Sequence of chain A:
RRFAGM

These two protein chains interact to form a complex.

Sequence of chain B:
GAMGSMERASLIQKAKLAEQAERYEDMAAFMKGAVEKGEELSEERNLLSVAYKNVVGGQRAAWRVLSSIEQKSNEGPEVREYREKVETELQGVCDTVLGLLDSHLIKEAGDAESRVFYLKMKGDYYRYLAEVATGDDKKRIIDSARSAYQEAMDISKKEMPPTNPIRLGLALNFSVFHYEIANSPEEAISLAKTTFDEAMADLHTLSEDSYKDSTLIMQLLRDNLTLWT

Contacts between the two chains:
Residue G176 in chain B interacts with residue A7 in chain A (closest heavy-atom distance 3.8 Å).
Residue L227 in chain B contacts residue F5 in chain A (closest heavy-atom distance 3.7 Å).
Residue R61 in chain B interacts with residue R3 in chain A (closest heavy-atom distance 3.6 Å).
Residue K54 in chain B is in contact with residue M9 in chain A (closest heavy-atom distance 3.9 Å).
Residue W235 in chain B interacts with residue R4 in chain A (closest heavy-atom distance 4.2 Å).
Residue K127 in chain B interacts with residue A7 in chain A (closest heavy-atom distance 4.2 Å).
Residue V183 in chain B is in contact with residue R4 in chain A (closest heavy-atom distance 3.6 Å).
Residue R134 in chain B contacts residue R4 in chain A (closest heavy-atom distance 3.7 Å).
Residue D230 in chain B contacts residue F5 in chain A (closest heavy-atom distance 3.4 Å).
Residue L234 in chain B is in contact with residue R3 in chain A (closest heavy-atom distance 4.3 Å).
Residue V183 in chain B is in contact with residue F5 in chain A (closest heavy-atom distance 3.3 Å).
Residue E138 in chain B is in contact with residue R4 in chain A (closest heavy-atom distance 4.0 Å).
Residue R61 in chain B is in contact with residue R4 in chain A (closest heavy-atom distance 3.7 Å).
Residue E138 in chain B interacts with residue R3 in chain A (closest heavy-atom distance 4.9 Å).
Residue R65 in chain B is in contact with residue R3 in chain A (closest heavy-atom distance 3.4 Å).
Residue N231 in chain B is in contact with residue F5 in chain A (closest heavy-atom distance 2.9 Å).
Residue L227 in chain B interacts with residue A7 in chain A (closest heavy-atom distance 4.7 Å).
Residue N180 in chain B is in contact with residue G8 in chain A (closest heavy-atom distance 5.0 Å).
Residue N231 in chain B is in contact with residue R4 in chain A (closest heavy-atom distance 3.5 Å).
Residue L179 in chain B interacts with residue F5 in chain A (closest heavy-atom distance 3.8 Å).
Residue L179 in chain B contacts residue A7 in chain A (closest heavy-atom distance 3.5 Å).
Residue L234 in chain B contacts residue R4 in chain A (closest heavy-atom distance 3.8 Å).
Residue N180 in chain B contacts residue A7 in chain A (closest heavy-atom distance 2.7 Å).
Residue K54 in chain B contacts residue G8 in chain A (closest heavy-atom distance 3.5 Å).
Residue L227 in chain B is in contact with residue M9 in chain A (closest heavy-atom distance 4.6 Å).
Residue E187 in chain B contacts residue R4 in chain A (closest heavy-atom distance 2.8 Å).